This data describes a binding interaction between two proteins.

Sequence of the second protein:
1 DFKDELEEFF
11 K

Residue-level contacts at the interface:
Residue S33 in the first protein interacts with residue E7 in the second protein (closest heavy-atom distance 4.9 Å).
Residue Y101 in the first protein is in contact with residue F10 in the second protein (closest heavy-atom distance 3.5 Å).
Residue L98 in the first protein is in contact with residue K3 in the second protein (closest heavy-atom distance 3.7 Å).
Residue Y97 in the first protein interacts with residue L6 in the second protein (closest heavy-atom distance 4.1 Å).
Residue S99 in the first protein contacts residue F2 in the second protein (closest heavy-atom distance 3.8 Å).
Residue Y101 in the first protein is in contact with residue L6 in the second protein (closest heavy-atom distance 3.9 Å).
Residue S100 in the first protein contacts residue F2 in the second protein (closest heavy-atom distance 3.5 Å).
Residue S99 in the first protein is in contact with residue L6 in the second protein (closest heavy-atom distance 3.5 Å).
Residue H31 in the first protein is in contact with residue E7 in the second protein (closest heavy-atom distance 2.8 Å).
Residue S100 in the first protein contacts residue L6 in the second protein (closest heavy-atom distance 4.1 Å).
Residue L98 in the first protein interacts with residue L6 in the second protein (closest heavy-atom distance 3.7 Å).
Residue S99 in the first protein contacts residue K3 in the second protein (closest heavy-atom distance 3.9 Å).

Sequence of the first protein:
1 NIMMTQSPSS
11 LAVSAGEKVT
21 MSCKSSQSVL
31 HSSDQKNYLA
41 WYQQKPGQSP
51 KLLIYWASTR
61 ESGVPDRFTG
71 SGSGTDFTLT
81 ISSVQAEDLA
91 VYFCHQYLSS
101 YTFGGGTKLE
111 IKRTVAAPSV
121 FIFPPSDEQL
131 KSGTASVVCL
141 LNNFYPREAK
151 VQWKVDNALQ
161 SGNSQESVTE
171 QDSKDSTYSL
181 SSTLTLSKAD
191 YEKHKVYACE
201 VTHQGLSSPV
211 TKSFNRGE